Sequence of chain A:
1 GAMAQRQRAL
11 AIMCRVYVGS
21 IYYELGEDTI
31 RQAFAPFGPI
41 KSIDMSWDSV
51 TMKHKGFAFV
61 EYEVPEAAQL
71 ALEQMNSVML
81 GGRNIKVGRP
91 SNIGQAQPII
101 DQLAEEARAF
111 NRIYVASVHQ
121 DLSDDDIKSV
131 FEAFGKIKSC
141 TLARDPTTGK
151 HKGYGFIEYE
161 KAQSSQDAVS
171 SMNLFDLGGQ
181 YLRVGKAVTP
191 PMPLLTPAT

Sequence of chain B:
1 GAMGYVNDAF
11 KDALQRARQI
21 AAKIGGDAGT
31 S

This data describes a binding interaction between two proteins.

Residue-level contacts at the interface:
Residue S123 in chain A contacts residue I24 in chain B (closest heavy-atom distance 4.0 Å).
Residue D126 in chain A is in contact with residue I20 in chain B (closest heavy-atom distance 2.9 Å).
Residue V130 in chain A contacts residue A13 in chain B (closest heavy-atom distance 3.4 Å).
Residue L122 in chain A interacts with residue I20 in chain B (closest heavy-atom distance 3.4 Å).
Residue D167 in chain A is in contact with residue G4 in chain B (closest heavy-atom distance 2.9 Å).
Residue D176 in chain A interacts with residue R18 in chain B (closest heavy-atom distance 2.7 Å).
Residue S170 in chain A interacts with residue G4 in chain B (closest heavy-atom distance 3.4 Å).
Residue D121 in chain A interacts with residue G25 in chain B (closest heavy-atom distance 3.2 Å).
Residue F134 in chain A interacts with residue A13 in chain B (closest heavy-atom distance 3.0 Å).
Residue G178 in chain A interacts with residue G25 in chain B (closest heavy-atom distance 5.0 Å).
Residue D126 in chain A contacts residue K23 in chain B (closest heavy-atom distance 2.6 Å).
Residue L177 in chain A contacts residue A21 in chain B (closest heavy-atom distance 4.2 Å).
Residue V130 in chain A contacts residue L14 in chain B (closest heavy-atom distance 3.5 Å).
Residue G178 in chain A is in contact with residue R18 in chain B (closest heavy-atom distance 4.2 Å).
Residue S129 in chain A is in contact with residue I20 in chain B (closest heavy-atom distance 3.0 Å).
Residue S129 in chain A contacts residue R16 in chain B (closest heavy-atom distance 3.2 Å).
Residue F134 in chain A contacts residue F10 in chain B (closest heavy-atom distance 3.3 Å).
Residue L122 in chain A is in contact with residue A17 in chain B (closest heavy-atom distance 4.5 Å).
Residue L174 in chain A is in contact with residue F10 in chain B (closest heavy-atom distance 3.9 Å).
Residue D126 in chain A interacts with residue I24 in chain B (closest heavy-atom distance 3.4 Å).
Residue D121 in chain A contacts residue I24 in chain B (closest heavy-atom distance 3.2 Å).
Residue L122 in chain A contacts residue A21 in chain B (closest heavy-atom distance 3.5 Å).
Residue M172 in chain A is in contact with residue F10 in chain B (closest heavy-atom distance 5.0 Å).
Residue S129 in chain A is in contact with residue A13 in chain B (closest heavy-atom distance 3.8 Å).
Residue L177 in chain A contacts residue A17 in chain B (closest heavy-atom distance 4.0 Å).
Residue A133 in chain A interacts with residue A9 in chain B (closest heavy-atom distance 3.6 Å).
Residue S171 in chain A is in contact with residue F10 in chain B (closest heavy-atom distance 3.3 Å).
Residue I127 in chain A interacts with residue I20 in chain B (closest heavy-atom distance 4.3 Å).
Residue D167 in chain A contacts residue V6 in chain B (closest heavy-atom distance 5.0 Å).
Residue S129 in chain A interacts with residue A17 in chain B (closest heavy-atom distance 4.0 Å).
Residue V130 in chain A contacts residue A17 in chain B (closest heavy-atom distance 3.4 Å).
Residue A133 in chain A interacts with residue A13 in chain B (closest heavy-atom distance 3.5 Å).
Residue S129 in chain A is in contact with residue D12 in chain B (closest heavy-atom distance 5.0 Å).
Residue A133 in chain A is in contact with residue R16 in chain B (closest heavy-atom distance 3.9 Å).
Residue S171 in chain A contacts residue Y5 in chain B (closest heavy-atom distance 5.0 Å).
Residue F134 in chain A is in contact with residue A9 in chain B (closest heavy-atom distance 3.5 Å).
Residue A133 in chain A interacts with residue D12 in chain B (closest heavy-atom distance 4.0 Å).
Residue S171 in chain A interacts with residue V6 in chain B (closest heavy-atom distance 3.8 Å).
Residue F175 in chain A interacts with residue L14 in chain B (closest heavy-atom distance 4.1 Å).
Residue S171 in chain A contacts residue G4 in chain B (closest heavy-atom distance 3.3 Å).
Residue D167 in chain A interacts with residue M3 in chain B (closest heavy-atom distance 3.3 Å).
Residue F175 in chain A interacts with residue A17 in chain B (closest heavy-atom distance 3.1 Å).
Residue F175 in chain A is in contact with residue I20 in chain B (closest heavy-atom distance 3.8 Å).
Residue F134 in chain A contacts residue V6 in chain B (closest heavy-atom distance 4.7 Å).
Residue L177 in chain A interacts with residue I20 in chain B (closest heavy-atom distance 4.8 Å).
Residue H119 in chain A interacts with residue G25 in chain B (closest heavy-atom distance 3.9 Å).
Residue E132 in chain A is in contact with residue R16 in chain B (closest heavy-atom distance 4.7 Å).
Residue L122 in chain A contacts residue I24 in chain B (closest heavy-atom distance 3.5 Å).
Residue G179 in chain A contacts residue R18 in chain B (closest heavy-atom distance 4.2 Å).
Residue F175 in chain A is in contact with residue F10 in chain B (closest heavy-atom distance 4.4 Å).
Residue H119 in chain A is in contact with residue I24 in chain B (closest heavy-atom distance 5.0 Å).